Interface contacts:
Residue R121 in chain A contacts residue F184 in chain B (closest heavy-atom distance 3.7 Å).
Residue D118 in chain A interacts with residue F172 in chain B (closest heavy-atom distance 3.1 Å).
Residue D224 in chain A is in contact with residue R125 in chain B (closest heavy-atom distance 3.3 Å).
Residue D74 in chain A contacts residue F146 in chain B (closest heavy-atom distance 3.2 Å).
Residue E27 in chain A contacts residue Y129 in chain B (closest heavy-atom distance 3.6 Å).
Residue R359 in chain A interacts with residue Y129 in chain B (closest heavy-atom distance 3.9 Å).
Residue E111 in chain A interacts with residue Q174 in chain B (closest heavy-atom distance 3.0 Å).
Residue R276 in chain A interacts with residue Y133 in chain B (closest heavy-atom distance 3.0 Å).
Residue L217 in chain A contacts residue R125 in chain B (closest heavy-atom distance 4.0 Å).
Residue P87 in chain A interacts with residue Q157 in chain B (closest heavy-atom distance 3.5 Å).
Residue P220 in chain A interacts with residue R125 in chain B (closest heavy-atom distance 4.2 Å).
Residue L215 in chain A is in contact with residue V131 in chain B (closest heavy-atom distance 3.8 Å).
Residue H227 in chain A contacts residue F126 in chain B (closest heavy-atom distance 3.4 Å).
Residue R359 in chain A interacts with residue G128 in chain B (closest heavy-atom distance 4.2 Å).
Residue T221 in chain A contacts residue R125 in chain B (closest heavy-atom distance 3.3 Å).
Residue L361 in chain A is in contact with residue Y129 in chain B (closest heavy-atom distance 3.7 Å).
Residue H227 in chain A interacts with residue S127 in chain B (closest heavy-atom distance 4.1 Å).
Residue R121 in chain A contacts residue A183 in chain B (closest heavy-atom distance 3.5 Å).
Residue Q94 in chain A is in contact with residue N163 in chain B (closest heavy-atom distance 2.9 Å).
Residue E125 in chain A contacts residue R185 in chain B (closest heavy-atom distance 3.4 Å).
Residue R276 in chain A contacts residue V131 in chain B (closest heavy-atom distance 3.3 Å).
Residue Q94 in chain A contacts residue Q148 in chain B (closest heavy-atom distance 3.0 Å).
Residue Q94 in chain A interacts with residue P161 in chain B (closest heavy-atom distance 3.3 Å).
Residue S234 in chain A contacts residue Y129 in chain B (closest heavy-atom distance 3.5 Å).
Residue G71 in chain A is in contact with residue Y144 in chain B (closest heavy-atom distance 3.8 Å).
Residue A231 in chain A is in contact with residue Y129 in chain B (closest heavy-atom distance 3.5 Å).
Residue R121 in chain A interacts with residue R185 in chain B (closest heavy-atom distance 4.1 Å).
Residue R77 in chain A contacts residue Y155 in chain B (closest heavy-atom distance 3.8 Å).
Residue S78 in chain A is in contact with residue T145 in chain B (closest heavy-atom distance 3.8 Å).
Residue E158 in chain A interacts with residue D182 in chain B (closest heavy-atom distance 3.0 Å).
Residue R77 in chain A is in contact with residue Q157 in chain B (closest heavy-atom distance 3.3 Å).
Residue F270 in chain A contacts residue Y129 in chain B (closest heavy-atom distance 3.8 Å).
Residue T274 in chain A is in contact with residue V131 in chain B (closest heavy-atom distance 4.0 Å).
Residue F92 in chain A is in contact with residue V160 in chain B (closest heavy-atom distance 3.7 Å).
Residue L112 in chain A interacts with residue A162 in chain B (closest heavy-atom distance 3.7 Å).
Residue D114 in chain A interacts with residue Q174 in chain B (closest heavy-atom distance 3.9 Å).
Residue D114 in chain A contacts residue F172 in chain B (closest heavy-atom distance 3.1 Å).
Residue V23 in chain A contacts residue Y129 in chain B (closest heavy-atom distance 3.4 Å).
Residue D224 in chain A contacts residue F126 in chain B (closest heavy-atom distance 2.7 Å).
Residue L217 in chain A is in contact with residue V131 in chain B (closest heavy-atom distance 4.0 Å).
Residue S75 in chain A is in contact with residue Y144 in chain B (closest heavy-atom distance 4.0 Å).
Residue Q83 in chain A interacts with residue Y155 in chain B (closest heavy-atom distance 3.2 Å).
Residue D74 in chain A interacts with residue Y144 in chain B (closest heavy-atom distance 3.3 Å).
Residue L228 in chain A contacts residue F126 in chain B (closest heavy-atom distance 3.9 Å).
Residue E158 in chain A is in contact with residue R185 in chain B (closest heavy-atom distance 2.5 Å).
Residue L215 in chain A interacts with residue F126 in chain B (closest heavy-atom distance 3.6 Å).
Residue P70 in chain A interacts with residue Y144 in chain B (closest heavy-atom distance 4.0 Å).
Residue T219 in chain A interacts with residue R125 in chain B (closest heavy-atom distance 3.2 Å).
Residue F90 in chain A is in contact with residue P159 in chain B (closest heavy-atom distance 3.6 Å).
Residue Y159 in chain A is in contact with residue R185 in chain B (closest heavy-atom distance 3.3 Å).
Residue P87 in chain A contacts residue P159 in chain B (closest heavy-atom distance 3.3 Å).
Residue F92 in chain A interacts with residue P161 in chain B (closest heavy-atom distance 3.6 Å).
Residue D74 in chain A is in contact with residue T145 in chain B (closest heavy-atom distance 3.3 Å).
Residue L217 in chain A interacts with residue L124 in chain B (closest heavy-atom distance 3.7 Å).
Residue P358 in chain A contacts residue Y129 in chain B (closest heavy-atom distance 3.8 Å).
Residue D114 in chain A contacts residue P173 in chain B (closest heavy-atom distance 3.0 Å).
Residue A110 in chain A interacts with residue Q174 in chain B (closest heavy-atom distance 4.1 Å).
Residue P272 in chain A contacts residue Y129 in chain B (closest heavy-atom distance 4.1 Å).
Residue F92 in chain A interacts with residue A162 in chain B (closest heavy-atom distance 2.9 Å).
Residue F92 in chain A is in contact with residue F146 in chain B (closest heavy-atom distance 4.0 Å).

These two protein chains interact to form a complex.

Sequence of chain B:
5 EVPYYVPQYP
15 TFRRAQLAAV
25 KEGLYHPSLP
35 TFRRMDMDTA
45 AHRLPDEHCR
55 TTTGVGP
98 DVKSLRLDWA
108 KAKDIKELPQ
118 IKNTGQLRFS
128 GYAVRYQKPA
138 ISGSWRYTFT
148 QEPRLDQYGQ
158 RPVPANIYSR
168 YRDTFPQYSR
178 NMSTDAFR

Sequence of chain A:
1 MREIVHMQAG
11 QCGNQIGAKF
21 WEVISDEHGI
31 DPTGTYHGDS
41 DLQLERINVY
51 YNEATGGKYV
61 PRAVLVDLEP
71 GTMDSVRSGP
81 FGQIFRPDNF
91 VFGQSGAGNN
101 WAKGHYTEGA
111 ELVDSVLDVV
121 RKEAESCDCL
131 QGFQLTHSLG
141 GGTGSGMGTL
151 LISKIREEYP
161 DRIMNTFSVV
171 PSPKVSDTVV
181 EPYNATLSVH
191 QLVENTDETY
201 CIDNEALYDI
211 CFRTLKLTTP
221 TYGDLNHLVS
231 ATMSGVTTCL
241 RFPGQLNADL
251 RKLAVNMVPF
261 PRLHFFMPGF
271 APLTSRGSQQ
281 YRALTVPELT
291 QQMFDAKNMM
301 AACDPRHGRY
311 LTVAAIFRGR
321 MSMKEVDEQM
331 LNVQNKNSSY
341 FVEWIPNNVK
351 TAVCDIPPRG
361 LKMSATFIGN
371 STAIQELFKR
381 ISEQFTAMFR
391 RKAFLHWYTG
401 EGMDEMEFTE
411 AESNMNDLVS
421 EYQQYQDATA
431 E